Sequence of the second protein:
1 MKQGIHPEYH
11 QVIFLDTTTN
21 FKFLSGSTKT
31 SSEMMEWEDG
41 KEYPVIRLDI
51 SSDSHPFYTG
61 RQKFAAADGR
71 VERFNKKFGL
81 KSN

Interface contacts:
Residue Y97 in the first protein contacts residue W37 in the second protein (closest heavy-atom distance 3.0 Å).
Residue I60 in the first protein contacts residue I5 in the second protein (closest heavy-atom distance 3.4 Å).
Residue F8 in the first protein contacts residue W37 in the second protein (closest heavy-atom distance 5.0 Å).
Residue F99 in the first protein contacts residue Y58 in the second protein (closest heavy-atom distance 3.4 Å).
Residue I60 in the first protein is in contact with residue P7 in the second protein (closest heavy-atom distance 4.4 Å).
Residue L59 in the first protein interacts with residue H6 in the second protein (closest heavy-atom distance 3.4 Å).
Residue L57 in the first protein is in contact with residue E42 in the second protein (closest heavy-atom distance 2.9 Å).
Residue E94 in the first protein is in contact with residue G40 in the second protein (closest heavy-atom distance 2.6 Å).
Residue L100 in the first protein interacts with residue Y58 in the second protein (closest heavy-atom distance 3.9 Å).
Residue K102 in the first protein interacts with residue Y58 in the second protein (closest heavy-atom distance 3.2 Å).
Residue V132 in the first protein interacts with residue I46 in the second protein (closest heavy-atom distance 4.2 Å).
Residue E168 in the first protein interacts with residue F57 in the second protein (closest heavy-atom distance 2.9 Å).
Residue F8 in the first protein contacts residue D39 in the second protein (closest heavy-atom distance 4.7 Å).
Residue E94 in the first protein is in contact with residue S25 in the second protein (closest heavy-atom distance 4.3 Å).
Residue V106 in the first protein contacts residue F57 in the second protein (closest heavy-atom distance 2.9 Å).
Residue K102 in the first protein is in contact with residue I50 in the second protein (closest heavy-atom distance 3.9 Å).
Residue L59 in the first protein contacts residue P7 in the second protein (closest heavy-atom distance 3.2 Å).
Residue E58 in the first protein interacts with residue P7 in the second protein (closest heavy-atom distance 5.0 Å).
Residue R167 in the first protein contacts residue Y58 in the second protein (closest heavy-atom distance 4.5 Å).
Residue V132 in the first protein interacts with residue L48 in the second protein (closest heavy-atom distance 4.7 Å).
Residue S107 in the first protein is in contact with residue F57 in the second protein (closest heavy-atom distance 3.3 Å).
Residue E94 in the first protein contacts residue D39 in the second protein (closest heavy-atom distance 2.7 Å).
Residue L100 in the first protein contacts residue S51 in the second protein (closest heavy-atom distance 4.2 Å).
Residue I60 in the first protein is in contact with residue H6 in the second protein (closest heavy-atom distance 3.4 Å).
Residue M96 in the first protein is in contact with residue D39 in the second protein (closest heavy-atom distance 4.8 Å).
Residue L59 in the first protein is in contact with residue I5 in the second protein (closest heavy-atom distance 4.3 Å).
Residue G131 in the first protein interacts with residue L48 in the second protein (closest heavy-atom distance 3.7 Å).
Residue F99 in the first protein is in contact with residue S52 in the second protein (closest heavy-atom distance 3.2 Å).
Residue E98 in the first protein contacts residue K41 in the second protein (closest heavy-atom distance 4.9 Å).
Residue Y97 in the first protein is in contact with residue D39 in the second protein (closest heavy-atom distance 3.0 Å).
Residue T61 in the first protein is in contact with residue I5 in the second protein (closest heavy-atom distance 3.4 Å).
Residue E98 in the first protein is in contact with residue G40 in the second protein (closest heavy-atom distance 4.8 Å).
Residue L91 in the first protein is in contact with residue K41 in the second protein (closest heavy-atom distance 3.7 Å).
Residue E168 in the first protein interacts with residue P56 in the second protein (closest heavy-atom distance 4.1 Å).
Residue L59 in the first protein contacts residue E42 in the second protein (closest heavy-atom distance 3.2 Å).
Residue E94 in the first protein interacts with residue K41 in the second protein (closest heavy-atom distance 3.5 Å).
Residue K5 in the first protein interacts with residue D39 in the second protein (closest heavy-atom distance 4.0 Å).
Residue K133 in the first protein contacts residue Y43 in the second protein (closest heavy-atom distance 4.0 Å).
Residue L59 in the first protein is in contact with residue Y9 in the second protein (closest heavy-atom distance 3.5 Å).
Residue L100 in the first protein is in contact with residue I50 in the second protein (closest heavy-atom distance 3.2 Å).
Residue V106 in the first protein is in contact with residue Y58 in the second protein (closest heavy-atom distance 4.3 Å).
Residue L100 in the first protein interacts with residue S52 in the second protein (closest heavy-atom distance 3.4 Å).
Residue E168 in the first protein contacts residue Y58 in the second protein (closest heavy-atom distance 4.5 Å).
Residue D101 in the first protein contacts residue I50 in the second protein (closest heavy-atom distance 4.5 Å).
Residue I60 in the first protein contacts residue M1 in the second protein (closest heavy-atom distance 3.6 Å).
Residue E55 in the first protein interacts with residue P7 in the second protein (closest heavy-atom distance 3.6 Å).
Residue L59 in the first protein interacts with residue K41 in the second protein (closest heavy-atom distance 3.2 Å).
Residue K7 in the first protein interacts with residue D39 in the second protein (closest heavy-atom distance 4.0 Å).
Residue K102 in the first protein interacts with residue H55 in the second protein (closest heavy-atom distance 3.5 Å).
Residue D101 in the first protein contacts residue Y58 in the second protein (closest heavy-atom distance 2.2 Å).
Residue Y97 in the first protein is in contact with residue G40 in the second protein (closest heavy-atom distance 4.8 Å).
Residue L59 in the first protein contacts residue E8 in the second protein (closest heavy-atom distance 3.9 Å).
Residue E56 in the first protein interacts with residue E42 in the second protein (closest heavy-atom distance 2.7 Å).
Residue L100 in the first protein interacts with residue L48 in the second protein (closest heavy-atom distance 3.8 Å).
Residue V132 in the first protein interacts with residue Y43 in the second protein (closest heavy-atom distance 4.2 Å).
Residue A166 in the first protein is in contact with residue Y58 in the second protein (closest heavy-atom distance 4.7 Å).
Residue K102 in the first protein contacts residue F57 in the second protein (closest heavy-atom distance 3.4 Å).
Residue E58 in the first protein is in contact with residue E42 in the second protein (closest heavy-atom distance 4.1 Å).
Residue L100 in the first protein is in contact with residue T28 in the second protein (closest heavy-atom distance 4.7 Å).

These two protein chains interact to form a complex.

Sequence of the first protein:
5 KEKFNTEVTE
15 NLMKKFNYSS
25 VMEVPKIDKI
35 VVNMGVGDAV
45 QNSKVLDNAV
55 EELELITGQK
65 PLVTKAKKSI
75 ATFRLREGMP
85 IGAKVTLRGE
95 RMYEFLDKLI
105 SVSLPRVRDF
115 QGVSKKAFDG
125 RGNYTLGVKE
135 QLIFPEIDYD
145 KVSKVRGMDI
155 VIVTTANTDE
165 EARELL